This data describes a binding interaction between two proteins.

Interface contacts:
Residue R36 in protein 2 is in contact with residue A21 in protein 1 (closest heavy-atom distance 3.9 Å).
Residue I37 in protein 2 interacts with residue A21 in protein 1 (closest heavy-atom distance 4.2 Å).
Residue T118 in protein 2 contacts residue R92 in protein 1 (closest heavy-atom distance 3.6 Å).
Residue Y15 in protein 2 contacts residue A39 in protein 1 (closest heavy-atom distance 3.7 Å).
Residue A110 in protein 2 is in contact with residue L103 in protein 1 (closest heavy-atom distance 3.8 Å).
Residue A156 in protein 2 contacts residue R92 in protein 1 (closest heavy-atom distance 3.7 Å).
Residue M25 in protein 2 interacts with residue Y28 in protein 1 (closest heavy-atom distance 3.3 Å).
Residue H48 in protein 2 interacts with residue T10 in protein 1 (closest heavy-atom distance 2.9 Å).
Residue N108 in protein 2 interacts with residue R104 in protein 1 (closest heavy-atom distance 3.5 Å).
Residue L22 in protein 2 contacts residue M35 in protein 1 (closest heavy-atom distance 4.1 Å).
Residue E154 in protein 2 interacts with residue I95 in protein 1 (closest heavy-atom distance 3.4 Å).
Residue H48 in protein 2 is in contact with residue T9 in protein 1 (closest heavy-atom distance 4.0 Å).
Residue Y95 in protein 2 contacts residue R104 in protein 1 (closest heavy-atom distance 3.6 Å).
Residue M115 in protein 2 interacts with residue L97 in protein 1 (closest heavy-atom distance 3.7 Å).
Residue Y29 in protein 2 is in contact with residue Q25 in protein 1 (closest heavy-atom distance 3.9 Å).
Residue M115 in protein 2 is in contact with residue K100 in protein 1 (closest heavy-atom distance 3.6 Å).
Residue G111 in protein 2 interacts with residue L103 in protein 1 (closest heavy-atom distance 4.0 Å).
Residue Y18 in protein 2 interacts with residue M35 in protein 1 (closest heavy-atom distance 2.9 Å).
Residue E41 in protein 2 is in contact with residue I14 in protein 1 (closest heavy-atom distance 3.3 Å).
Residue R36 in protein 2 interacts with residue Y17 in protein 1 (closest heavy-atom distance 3.3 Å).
Residue Y29 in protein 2 contacts residue Y28 in protein 1 (closest heavy-atom distance 4.0 Å).
Residue M115 in protein 2 interacts with residue L93 in protein 1 (closest heavy-atom distance 4.0 Å).
Residue P11 in protein 2 contacts residue Y46 in protein 1 (closest heavy-atom distance 4.2 Å).
Residue P11 in protein 2 contacts residue M43 in protein 1 (closest heavy-atom distance 3.6 Å).
Residue V159 in protein 2 is in contact with residue L103 in protein 1 (closest heavy-atom distance 4.2 Å).
Residue L22 in protein 2 is in contact with residue V36 in protein 1 (closest heavy-atom distance 3.7 Å).
Residue G26 in protein 2 is in contact with residue Y28 in protein 1 (closest heavy-atom distance 4.0 Å).
Residue Y29 in protein 2 is in contact with residue E24 in protein 1 (closest heavy-atom distance 4.2 Å).
Residue K45 in protein 2 contacts residue T10 in protein 1 (closest heavy-atom distance 4.0 Å).
Residue D30 in protein 2 is in contact with residue Q25 in protein 1 (closest heavy-atom distance 3.0 Å).
Residue T114 in protein 2 contacts residue H99 in protein 1 (closest heavy-atom distance 3.5 Å).
Residue H48 in protein 2 contacts residue I8 in protein 1 (closest heavy-atom distance 2.7 Å).
Residue G155 in protein 2 interacts with residue I95 in protein 1 (closest heavy-atom distance 4.0 Å).
Residue I107 in protein 2 contacts residue L103 in protein 1 (closest heavy-atom distance 3.7 Å).
Residue L158 in protein 2 interacts with residue H99 in protein 1 (closest heavy-atom distance 3.7 Å).
Residue P11 in protein 2 contacts residue S47 in protein 1 (closest heavy-atom distance 3.9 Å).
Residue Y15 in protein 2 interacts with residue V36 in protein 1 (closest heavy-atom distance 2.9 Å).
Residue T118 in protein 2 contacts residue L93 in protein 1 (closest heavy-atom distance 3.9 Å).
Residue F44 in protein 2 is in contact with residue A13 in protein 1 (closest heavy-atom distance 3.7 Å).
Residue M14 in protein 2 contacts residue Y46 in protein 1 (closest heavy-atom distance 3.8 Å).
Residue R36 in protein 2 interacts with residue E24 in protein 1 (closest heavy-atom distance 2.7 Å).
Residue M115 in protein 2 interacts with residue E76 in protein 1 (closest heavy-atom distance 3.4 Å).
Residue Y18 in protein 2 is in contact with residue A39 in protein 1 (closest heavy-atom distance 3.6 Å).
Residue I37 in protein 2 contacts residue S18 in protein 1 (closest heavy-atom distance 4.0 Å).
Residue F40 in protein 2 contacts residue Y17 in protein 1 (closest heavy-atom distance 3.4 Å).
Residue L12 in protein 2 interacts with residue M43 in protein 1 (closest heavy-atom distance 3.9 Å).
Residue E119 in protein 2 contacts residue L93 in protein 1 (closest heavy-atom distance 3.7 Å).
Residue Y122 in protein 2 is in contact with residue R92 in protein 1 (closest heavy-atom distance 3.2 Å).
Residue Y15 in protein 2 contacts residue Q40 in protein 1 (closest heavy-atom distance 3.7 Å).
Residue T118 in protein 2 is in contact with residue A96 in protein 1 (closest heavy-atom distance 3.5 Å).
Residue M115 in protein 2 is in contact with residue A96 in protein 1 (closest heavy-atom distance 3.9 Å).
Residue E41 in protein 2 contacts residue S18 in protein 1 (closest heavy-atom distance 4.1 Å).
Residue K45 in protein 2 contacts residue I14 in protein 1 (closest heavy-atom distance 3.9 Å).
Residue G111 in protein 2 is in contact with residue K100 in protein 1 (closest heavy-atom distance 3.5 Å).
Residue V159 in protein 2 contacts residue H99 in protein 1 (closest heavy-atom distance 3.2 Å).
Residue R153 in protein 2 interacts with residue R98 in protein 1 (closest heavy-atom distance 4.2 Å).
Residue A156 in protein 2 contacts residue I95 in protein 1 (closest heavy-atom distance 3.7 Å).
Residue P161 in protein 2 contacts residue L103 in protein 1 (closest heavy-atom distance 4.2 Å).
Residue E154 in protein 2 contacts residue R98 in protein 1 (closest heavy-atom distance 3.3 Å).
Residue T114 in protein 2 interacts with residue A96 in protein 1 (closest heavy-atom distance 3.7 Å).

Sequence of protein 2:
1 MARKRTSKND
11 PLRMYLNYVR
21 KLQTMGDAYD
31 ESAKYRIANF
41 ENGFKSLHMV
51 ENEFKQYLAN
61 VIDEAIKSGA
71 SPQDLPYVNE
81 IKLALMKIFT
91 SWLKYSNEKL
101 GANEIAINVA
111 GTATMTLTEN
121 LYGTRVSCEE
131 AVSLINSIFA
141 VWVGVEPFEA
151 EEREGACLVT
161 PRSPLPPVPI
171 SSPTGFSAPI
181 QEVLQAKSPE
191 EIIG

Sequence of protein 1:
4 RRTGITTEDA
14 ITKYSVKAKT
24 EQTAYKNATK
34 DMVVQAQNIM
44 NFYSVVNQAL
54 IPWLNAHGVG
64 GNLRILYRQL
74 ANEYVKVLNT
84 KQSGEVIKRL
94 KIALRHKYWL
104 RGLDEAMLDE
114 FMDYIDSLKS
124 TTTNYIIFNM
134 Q